Sequence of protein 2:
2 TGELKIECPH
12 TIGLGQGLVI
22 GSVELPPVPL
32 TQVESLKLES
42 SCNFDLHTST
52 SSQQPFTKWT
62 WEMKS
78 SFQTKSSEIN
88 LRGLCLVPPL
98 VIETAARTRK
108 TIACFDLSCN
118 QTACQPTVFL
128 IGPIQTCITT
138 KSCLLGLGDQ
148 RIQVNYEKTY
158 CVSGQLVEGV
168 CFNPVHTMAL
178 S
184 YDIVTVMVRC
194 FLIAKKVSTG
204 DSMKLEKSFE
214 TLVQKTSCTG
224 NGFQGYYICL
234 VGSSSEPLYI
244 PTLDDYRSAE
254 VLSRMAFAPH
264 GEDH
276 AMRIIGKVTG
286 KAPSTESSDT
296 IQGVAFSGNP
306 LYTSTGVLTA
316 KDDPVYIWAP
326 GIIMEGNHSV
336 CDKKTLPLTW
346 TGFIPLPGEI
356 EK

This data describes a binding interaction between two proteins.

Residue-level contacts at the interface:
Residue Y184 in protein 2 is in contact with residue K138 in protein 1 (closest heavy-atom distance 4.2 Å).
Residue Y184 in protein 2 is in contact with residue T137 in protein 1 (closest heavy-atom distance 4.6 Å).
Residue Y184 in protein 2 interacts with residue I135 in protein 1 (closest heavy-atom distance 2.0 Å).
Residue Y184 in protein 2 interacts with residue T136 in protein 1 (closest heavy-atom distance 3.5 Å).
Residue E354 in protein 2 contacts residue I135 in protein 1 (closest heavy-atom distance 4.0 Å).

Sequence of protein 1:
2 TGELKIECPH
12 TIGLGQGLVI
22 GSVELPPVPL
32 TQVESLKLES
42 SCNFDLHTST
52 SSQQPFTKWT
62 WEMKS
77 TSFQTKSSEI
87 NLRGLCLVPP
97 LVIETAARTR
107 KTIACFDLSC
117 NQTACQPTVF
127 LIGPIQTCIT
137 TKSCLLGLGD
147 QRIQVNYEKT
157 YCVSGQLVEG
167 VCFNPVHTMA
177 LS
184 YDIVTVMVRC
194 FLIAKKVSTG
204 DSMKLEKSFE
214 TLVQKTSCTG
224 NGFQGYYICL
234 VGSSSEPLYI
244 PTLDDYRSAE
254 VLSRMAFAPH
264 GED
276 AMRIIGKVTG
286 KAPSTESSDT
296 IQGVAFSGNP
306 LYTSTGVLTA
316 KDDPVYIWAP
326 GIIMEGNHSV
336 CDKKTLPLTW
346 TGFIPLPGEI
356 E